Sequence of protein 1:
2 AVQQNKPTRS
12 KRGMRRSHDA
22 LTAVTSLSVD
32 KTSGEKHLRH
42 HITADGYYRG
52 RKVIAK

Sequence of protein 2:
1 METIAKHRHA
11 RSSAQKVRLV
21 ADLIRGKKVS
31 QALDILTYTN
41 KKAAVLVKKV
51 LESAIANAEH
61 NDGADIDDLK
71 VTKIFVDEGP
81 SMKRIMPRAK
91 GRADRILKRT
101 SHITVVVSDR

This data describes a binding interaction between two proteins.

Interface contacts:
Residue Y38 in protein 2 contacts residue L39 in protein 1 (closest heavy-atom distance 3.9 Å).
Residue I35 in protein 2 contacts residue A24 in protein 1 (closest heavy-atom distance 3.9 Å).
Residue L23 in protein 2 interacts with residue L22 in protein 1 (closest heavy-atom distance 3.2 Å).
Residue T39 in protein 2 contacts residue A24 in protein 1 (closest heavy-atom distance 4.8 Å).
Residue Y38 in protein 2 interacts with residue K37 in protein 1 (closest heavy-atom distance 3.4 Å).
Residue K41 in protein 2 contacts residue L22 in protein 1 (closest heavy-atom distance 4.0 Å).
Residue V20 in protein 2 interacts with residue L22 in protein 1 (closest heavy-atom distance 4.3 Å).
Residue D34 in protein 2 contacts residue K37 in protein 1 (closest heavy-atom distance 3.6 Å).
Residue L19 in protein 2 contacts residue L22 in protein 1 (closest heavy-atom distance 4.2 Å).
Residue T39 in protein 2 is in contact with residue L22 in protein 1 (closest heavy-atom distance 4.5 Å).
Residue I35 in protein 2 is in contact with residue T26 in protein 1 (closest heavy-atom distance 3.7 Å).
Residue I35 in protein 2 interacts with residue V25 in protein 1 (closest heavy-atom distance 4.8 Å).
Residue L23 in protein 2 is in contact with residue T23 in protein 1 (closest heavy-atom distance 4.9 Å).
Residue Y38 in protein 2 interacts with residue V25 in protein 1 (closest heavy-atom distance 4.0 Å).
Residue L23 in protein 2 interacts with residue A24 in protein 1 (closest heavy-atom distance 3.7 Å).
Residue L19 in protein 2 is in contact with residue D20 in protein 1 (closest heavy-atom distance 3.5 Å).
Residue D34 in protein 2 interacts with residue L28 in protein 1 (closest heavy-atom distance 3.5 Å).
Residue Y38 in protein 2 interacts with residue H38 in protein 1 (closest heavy-atom distance 4.0 Å).
Residue Q15 in protein 2 is in contact with residue R17 in protein 1 (closest heavy-atom distance 3.0 Å).
Residue Y38 in protein 2 interacts with residue L28 in protein 1 (closest heavy-atom distance 3.4 Å).